Sequence of the second protein:
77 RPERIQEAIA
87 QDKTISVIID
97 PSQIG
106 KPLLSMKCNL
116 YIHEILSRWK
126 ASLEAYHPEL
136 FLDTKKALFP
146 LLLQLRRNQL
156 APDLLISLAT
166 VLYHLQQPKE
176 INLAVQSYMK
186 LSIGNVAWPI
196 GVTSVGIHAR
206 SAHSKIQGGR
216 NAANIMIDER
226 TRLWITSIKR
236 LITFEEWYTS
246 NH

Sequence of the first protein:
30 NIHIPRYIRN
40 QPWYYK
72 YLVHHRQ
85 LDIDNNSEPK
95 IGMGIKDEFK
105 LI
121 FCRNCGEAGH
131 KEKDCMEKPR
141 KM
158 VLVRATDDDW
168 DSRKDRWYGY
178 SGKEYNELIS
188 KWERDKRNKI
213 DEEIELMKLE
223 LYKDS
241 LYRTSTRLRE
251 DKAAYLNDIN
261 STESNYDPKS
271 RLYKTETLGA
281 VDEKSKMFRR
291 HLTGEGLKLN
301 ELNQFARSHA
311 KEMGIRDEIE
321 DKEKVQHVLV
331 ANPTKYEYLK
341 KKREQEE

Interface contacts:
Residue L221 in the first protein is in contact with residue L147 in the second protein (closest heavy-atom distance 3.6 Å).
Residue T244 in the first protein interacts with residue M221 in the second protein (closest heavy-atom distance 3.3 Å).
Residue L241 in the first protein interacts with residue I222 in the second protein (closest heavy-atom distance 2.9 Å).
Residue L221 in the first protein is in contact with residue N114 in the second protein (closest heavy-atom distance 4.9 Å).
Residue T246 in the first protein interacts with residue M221 in the second protein (closest heavy-atom distance 4.1 Å).
Residue E250 in the first protein interacts with residue R227 in the second protein (closest heavy-atom distance 3.7 Å).
Residue Y242 in the first protein contacts residue M221 in the second protein (closest heavy-atom distance 3.5 Å).
Residue E222 in the first protein contacts residue F144 in the second protein (closest heavy-atom distance 4.2 Å).
Residue T244 in the first protein contacts residue E224 in the second protein (closest heavy-atom distance 4.9 Å).
Residue Y224 in the first protein interacts with residue D88 in the second protein (closest heavy-atom distance 4.7 Å).
Residue Y224 in the first protein is in contact with residue S122 in the second protein (closest heavy-atom distance 4.6 Å).
Residue E217 in the first protein is in contact with residue R152 in the second protein (closest heavy-atom distance 3.2 Å).
Residue L241 in the first protein contacts residue D223 in the second protein (closest heavy-atom distance 4.2 Å).
Residue Y242 in the first protein is in contact with residue R215 in the second protein (closest heavy-atom distance 4.6 Å).
Residue L218 in the first protein contacts residue F144 in the second protein (closest heavy-atom distance 3.6 Å).
Residue E250 in the first protein is in contact with residue L228 in the second protein (closest heavy-atom distance 4.9 Å).
Residue I216 in the first protein contacts residue I81 in the second protein (closest heavy-atom distance 4.7 Å).
Residue R249 in the first protein interacts with residue R227 in the second protein (closest heavy-atom distance 4.5 Å).
Residue S227 in the first protein interacts with residue K140 in the second protein (closest heavy-atom distance 4.9 Å).
Residue L223 in the first protein interacts with residue I81 in the second protein (closest heavy-atom distance 3.8 Å).
Residue I216 in the first protein contacts residue R80 in the second protein (closest heavy-atom distance 4.3 Å).
Residue K225 in the first protein is in contact with residue H118 in the second protein (closest heavy-atom distance 3.5 Å).
Residue Y242 in the first protein contacts residue A218 in the second protein (closest heavy-atom distance 4.0 Å).
Residue K220 in the first protein interacts with residue R151 in the second protein (closest heavy-atom distance 3.3 Å).
Residue M219 in the first protein is in contact with residue I81 in the second protein (closest heavy-atom distance 4.8 Å).
Residue L248 in the first protein interacts with residue R227 in the second protein (closest heavy-atom distance 3.4 Å).
Residue L221 in the first protein contacts residue L148 in the second protein (closest heavy-atom distance 3.6 Å).
Residue L221 in the first protein is in contact with residue R151 in the second protein (closest heavy-atom distance 3.5 Å).
Residue D226 in the first protein interacts with residue K140 in the second protein (closest heavy-atom distance 2.4 Å).
Residue D226 in the first protein is in contact with residue K125 in the second protein (closest heavy-atom distance 3.2 Å).
Residue Y224 in the first protein is in contact with residue H118 in the second protein (closest heavy-atom distance 3.4 Å).
Residue Y242 in the first protein is in contact with residue G213 in the second protein (closest heavy-atom distance 3.9 Å).
Residue L241 in the first protein contacts residue M221 in the second protein (closest heavy-atom distance 3.9 Å).
Residue Y224 in the first protein is in contact with residue I85 in the second protein (closest heavy-atom distance 4.6 Å).
Residue K225 in the first protein contacts residue K140 in the second protein (closest heavy-atom distance 3.0 Å).
Residue K220 in the first protein interacts with residue A84 in the second protein (closest heavy-atom distance 3.6 Å).
Residue S227 in the first protein interacts with residue L137 in the second protein (closest heavy-atom distance 4.9 Å).
Residue T246 in the first protein interacts with residue I195 in the second protein (closest heavy-atom distance 4.3 Å).
Residue Y224 in the first protein is in contact with residue E119 in the second protein (closest heavy-atom distance 4.8 Å).
Residue K225 in the first protein is in contact with residue L121 in the second protein (closest heavy-atom distance 4.0 Å).
Residue K225 in the first protein is in contact with residue L147 in the second protein (closest heavy-atom distance 3.4 Å).
Residue E217 in the first protein contacts residue L148 in the second protein (closest heavy-atom distance 4.7 Å).
Residue L218 in the first protein interacts with residue L148 in the second protein (closest heavy-atom distance 4.2 Å).
Residue T244 in the first protein is in contact with residue D223 in the second protein (closest heavy-atom distance 4.7 Å).
Residue E217 in the first protein interacts with residue R151 in the second protein (closest heavy-atom distance 3.9 Å).
Residue Y242 in the first protein interacts with residue I222 in the second protein (closest heavy-atom distance 3.5 Å).
Residue Y242 in the first protein is in contact with residue A217 in the second protein (closest heavy-atom distance 3.7 Å).
Residue S245 in the first protein is in contact with residue M221 in the second protein (closest heavy-atom distance 4.9 Å).
Residue K220 in the first protein interacts with residue I81 in the second protein (closest heavy-atom distance 4.4 Å).
Residue Y242 in the first protein is in contact with residue G214 in the second protein (closest heavy-atom distance 3.4 Å).
Residue E215 in the first protein is in contact with residue R152 in the second protein (closest heavy-atom distance 3.0 Å).
Residue L221 in the first protein is in contact with residue F144 in the second protein (closest heavy-atom distance 3.8 Å).
Residue L221 in the first protein contacts residue H118 in the second protein (closest heavy-atom distance 3.4 Å).
Residue T244 in the first protein is in contact with residue I222 in the second protein (closest heavy-atom distance 4.7 Å).

The following describes two proteins that form a bound complex.